Sequence of protein 2:
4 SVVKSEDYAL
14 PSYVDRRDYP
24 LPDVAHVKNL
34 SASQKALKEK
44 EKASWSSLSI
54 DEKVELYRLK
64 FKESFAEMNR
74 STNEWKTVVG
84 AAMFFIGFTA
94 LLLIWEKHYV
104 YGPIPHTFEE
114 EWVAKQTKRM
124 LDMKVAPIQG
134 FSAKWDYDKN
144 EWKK

Residue-level contacts at the interface:
Residue P44 in protein 1 interacts with residue I107 in protein 2 (closest heavy-atom distance 3.8 Å).
Residue I460 in protein 1 is in contact with residue I89 in protein 2 (closest heavy-atom distance 4.3 Å).
Residue Q43 in protein 1 interacts with residue I107 in protein 2 (closest heavy-atom distance 3.5 Å).
Residue N331 in protein 1 interacts with residue R20 in protein 2 (closest heavy-atom distance 2.8 Å).
Residue L487 in protein 1 is in contact with residue R19 in protein 2 (closest heavy-atom distance 4.0 Å).
Residue G497 in protein 1 interacts with residue Y11 in protein 2 (closest heavy-atom distance 4.1 Å).
Residue T484 in protein 1 is in contact with residue S15 in protein 2 (closest heavy-atom distance 4.2 Å).
Residue I416 in protein 1 interacts with residue A85 in protein 2 (closest heavy-atom distance 4.2 Å).
Residue K411 in protein 1 is in contact with residue E77 in protein 2 (closest heavy-atom distance 3.1 Å).
Residue L47 in protein 1 interacts with residue V103 in protein 2 (closest heavy-atom distance 3.7 Å).
Residue G42 in protein 1 contacts residue Y104 in protein 2 (closest heavy-atom distance 3.2 Å).
Residue E481 in protein 1 is in contact with residue S8 in protein 2 (closest heavy-atom distance 4.2 Å).
Residue T463 in protein 1 is in contact with residue F88 in protein 2 (closest heavy-atom distance 3.9 Å).
Residue G263 in protein 1 is in contact with residue R19 in protein 2 (closest heavy-atom distance 3.9 Å).
Residue L462 in protein 1 interacts with residue L95 in protein 2 (closest heavy-atom distance 4.2 Å).
Residue T448 in protein 1 contacts residue F111 in protein 2 (closest heavy-atom distance 3.5 Å).
Residue V482 in protein 1 interacts with residue S8 in protein 2 (closest heavy-atom distance 3.6 Å).
Residue N496 in protein 1 interacts with residue Y11 in protein 2 (closest heavy-atom distance 3.9 Å).
Residue Q43 in protein 1 is in contact with residue K100 in protein 2 (closest heavy-atom distance 3.7 Å).
Residue M456 in protein 1 interacts with residue L96 in protein 2 (closest heavy-atom distance 3.9 Å).
Residue I412 in protein 1 interacts with residue A84 in protein 2 (closest heavy-atom distance 3.5 Å).
Residue M466 in protein 1 contacts residue L95 in protein 2 (closest heavy-atom distance 4.4 Å).
Residue T484 in protein 1 interacts with residue Y16 in protein 2 (closest heavy-atom distance 4.2 Å).
Residue I412 in protein 1 contacts residue F88 in protein 2 (closest heavy-atom distance 4.2 Å).
Residue I416 in protein 1 is in contact with residue F88 in protein 2 (closest heavy-atom distance 3.6 Å).
Residue T408 in protein 1 contacts residue E77 in protein 2 (closest heavy-atom distance 2.6 Å).
Residue P44 in protein 1 contacts residue F111 in protein 2 (closest heavy-atom distance 3.3 Å).
Residue P44 in protein 1 is in contact with residue P108 in protein 2 (closest heavy-atom distance 3.3 Å).
Residue F459 in protein 1 contacts residue L95 in protein 2 (closest heavy-atom distance 4.0 Å).
Residue L483 in protein 1 contacts residue K7 in protein 2 (closest heavy-atom distance 4.2 Å).
Residue T463 in protein 1 is in contact with residue T92 in protein 2 (closest heavy-atom distance 2.9 Å).
Residue T408 in protein 1 interacts with residue T80 in protein 2 (closest heavy-atom distance 4.0 Å).
Residue F459 in protein 1 contacts residue E99 in protein 2 (closest heavy-atom distance 3.7 Å).
Residue F459 in protein 1 interacts with residue T92 in protein 2 (closest heavy-atom distance 3.3 Å).
Residue D486 in protein 1 is in contact with residue V17 in protein 2 (closest heavy-atom distance 3.8 Å).
Residue G263 in protein 1 is in contact with residue D21 in protein 2 (closest heavy-atom distance 3.8 Å).
Residue N331 in protein 1 interacts with residue R19 in protein 2 (closest heavy-atom distance 4.0 Å).
Residue L467 in protein 1 contacts residue F88 in protein 2 (closest heavy-atom distance 4.1 Å).
Residue D445 in protein 1 interacts with residue Q119 in protein 2 (closest heavy-atom distance 4.3 Å).
Residue F459 in protein 1 is in contact with residue L96 in protein 2 (closest heavy-atom distance 3.9 Å).
Residue Q43 in protein 1 is in contact with residue Y104 in protein 2 (closest heavy-atom distance 3.3 Å).
Residue I412 in protein 1 contacts residue V81 in protein 2 (closest heavy-atom distance 3.9 Å).
Residue I460 in protein 1 is in contact with residue T92 in protein 2 (closest heavy-atom distance 3.5 Å).
Residue D486 in protein 1 interacts with residue R19 in protein 2 (closest heavy-atom distance 3.3 Å).
Residue T408 in protein 1 interacts with residue V81 in protein 2 (closest heavy-atom distance 4.1 Å).
Residue Q43 in protein 1 interacts with residue G105 in protein 2 (closest heavy-atom distance 3.0 Å).
Residue L483 in protein 1 interacts with residue S8 in protein 2 (closest heavy-atom distance 4.1 Å).
Residue W409 in protein 1 contacts residue F88 in protein 2 (closest heavy-atom distance 3.5 Å).
Residue A39 in protein 1 interacts with residue Y104 in protein 2 (closest heavy-atom distance 2.6 Å).
Residue D445 in protein 1 contacts residue F111 in protein 2 (closest heavy-atom distance 3.1 Å).
Residue R38 in protein 1 is in contact with residue Y104 in protein 2 (closest heavy-atom distance 4.1 Å).
Residue L47 in protein 1 is in contact with residue Y104 in protein 2 (closest heavy-atom distance 4.2 Å).
Residue D445 in protein 1 contacts residue T110 in protein 2 (closest heavy-atom distance 2.7 Å).
Residue L483 in protein 1 contacts residue V6 in protein 2 (closest heavy-atom distance 3.5 Å).
Residue N331 in protein 1 is in contact with residue D21 in protein 2 (closest heavy-atom distance 2.8 Å).
Residue L495 in protein 1 is in contact with residue Y11 in protein 2 (closest heavy-atom distance 3.5 Å).
Residue D445 in protein 1 interacts with residue P108 in protein 2 (closest heavy-atom distance 4.4 Å).
Residue K411 in protein 1 contacts residue V81 in protein 2 (closest heavy-atom distance 4.1 Å).
Residue V419 in protein 1 is in contact with residue I89 in protein 2 (closest heavy-atom distance 4.1 Å).
Residue A415 in protein 1 contacts residue A85 in protein 2 (closest heavy-atom distance 3.8 Å).

This data describes a binding interaction between two proteins.

Sequence of protein 1:
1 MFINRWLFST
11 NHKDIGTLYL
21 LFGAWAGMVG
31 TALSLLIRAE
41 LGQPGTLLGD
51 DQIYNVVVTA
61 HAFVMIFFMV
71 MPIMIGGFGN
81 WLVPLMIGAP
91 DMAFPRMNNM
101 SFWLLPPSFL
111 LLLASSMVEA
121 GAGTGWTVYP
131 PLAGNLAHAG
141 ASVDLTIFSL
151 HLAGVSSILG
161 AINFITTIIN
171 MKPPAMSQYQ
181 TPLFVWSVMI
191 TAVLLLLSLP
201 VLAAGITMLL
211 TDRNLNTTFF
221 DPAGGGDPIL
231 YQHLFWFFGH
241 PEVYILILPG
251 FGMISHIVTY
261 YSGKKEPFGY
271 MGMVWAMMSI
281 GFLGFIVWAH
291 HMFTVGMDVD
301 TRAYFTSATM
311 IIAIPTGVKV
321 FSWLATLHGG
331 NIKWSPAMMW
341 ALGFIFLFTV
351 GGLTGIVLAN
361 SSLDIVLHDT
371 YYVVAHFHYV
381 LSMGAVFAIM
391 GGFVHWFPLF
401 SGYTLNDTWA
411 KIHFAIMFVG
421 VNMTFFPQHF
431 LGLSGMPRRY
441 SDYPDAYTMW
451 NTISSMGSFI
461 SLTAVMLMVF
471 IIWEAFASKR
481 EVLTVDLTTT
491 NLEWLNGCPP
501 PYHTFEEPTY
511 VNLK